Sequence of the first protein:
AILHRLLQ

Sequence of the second protein:
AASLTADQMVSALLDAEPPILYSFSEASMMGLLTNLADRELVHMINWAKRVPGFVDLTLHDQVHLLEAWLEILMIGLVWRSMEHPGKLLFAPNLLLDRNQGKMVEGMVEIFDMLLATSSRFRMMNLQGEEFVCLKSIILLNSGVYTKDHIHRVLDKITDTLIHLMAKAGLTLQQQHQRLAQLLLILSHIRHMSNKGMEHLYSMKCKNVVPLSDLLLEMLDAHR

Residue-level contacts at the interface:
Residue F63 in the second protein interacts with residue L7 in the first protein (closest heavy-atom distance 4.2 Å).
Residue L68 in the second protein is in contact with residue Q8 in the first protein (closest heavy-atom distance 4.2 Å).
Residue I54 in the second protein interacts with residue L6 in the first protein (closest heavy-atom distance 3.2 Å).
Residue D234 in the second protein contacts residue I2 in the first protein (closest heavy-atom distance 3.5 Å).
Residue L235 in the second protein interacts with residue I2 in the first protein (closest heavy-atom distance 3.5 Å).
Residue Q71 in the second protein is in contact with residue L7 in the first protein (closest heavy-atom distance 3.5 Å).
Residue M239 in the second protein is in contact with residue L3 in the first protein (closest heavy-atom distance 3.9 Å).
Residue V51 in the second protein interacts with residue L6 in the first protein (closest heavy-atom distance 4.8 Å).
Residue V72 in the second protein is in contact with residue L3 in the first protein (closest heavy-atom distance 3.7 Å).
Residue L235 in the second protein contacts residue L3 in the first protein (closest heavy-atom distance 4.3 Å).
Residue L68 in the second protein interacts with residue L7 in the first protein (closest heavy-atom distance 3.7 Å).
Residue E76 in the second protein contacts residue L3 in the first protein (closest heavy-atom distance 3.7 Å).
Residue V72 in the second protein is in contact with residue L7 in the first protein (closest heavy-atom distance 3.6 Å).
Residue L68 in the second protein contacts residue H4 in the first protein (closest heavy-atom distance 3.0 Å).
Residue H69 in the second protein interacts with residue H4 in the first protein (closest heavy-atom distance 5.0 Å).
Residue L75 in the second protein interacts with residue L7 in the first protein (closest heavy-atom distance 4.0 Å).
Residue V72 in the second protein interacts with residue H4 in the first protein (closest heavy-atom distance 3.8 Å).
Residue E238 in the second protein interacts with residue L3 in the first protein (closest heavy-atom distance 4.4 Å).
Residue L235 in the second protein is in contact with residue L6 in the first protein (closest heavy-atom distance 3.7 Å).
Residue E238 in the second protein interacts with residue A1 in the first protein (closest heavy-atom distance 3.8 Å).
Residue I54 in the second protein contacts residue L3 in the first protein (closest heavy-atom distance 3.4 Å).
Residue L75 in the second protein interacts with residue L3 in the first protein (closest heavy-atom distance 4.2 Å).
Residue E238 in the second protein interacts with residue I2 in the first protein (closest heavy-atom distance 3.0 Å).
Residue I54 in the second protein is in contact with residue L7 in the first protein (closest heavy-atom distance 3.9 Å).
Residue K58 in the second protein interacts with residue L7 in the first protein (closest heavy-atom distance 3.4 Å).

This data describes a binding interaction between two proteins.